Residue-level contacts at the interface:
Residue D480 in chain A contacts residue Q76 in chain B (closest heavy-atom distance 5.0 Å).
Residue V1060 in chain A interacts with residue S68 in chain B (closest heavy-atom distance 4.2 Å).
Residue D480 in chain A is in contact with residue D75 in chain B (closest heavy-atom distance 5.0 Å).
Residue A1059 in chain A interacts with residue T82 in chain B (closest heavy-atom distance 4.3 Å).
Residue F479 in chain A contacts residue Q76 in chain B (closest heavy-atom distance 4.9 Å).
Residue A1059 in chain A interacts with residue S68 in chain B (closest heavy-atom distance 3.3 Å).
Residue N1057 in chain A contacts residue T82 in chain B (closest heavy-atom distance 3.2 Å).
Residue F479 in chain A contacts residue D75 in chain B (closest heavy-atom distance 3.9 Å).
Residue I1058 in chain A contacts residue S83 in chain B (closest heavy-atom distance 3.9 Å).
Residue N1057 in chain A contacts residue S83 in chain B (closest heavy-atom distance 4.2 Å).
Residue V1061 in chain A interacts with residue S68 in chain B (closest heavy-atom distance 4.6 Å).
Residue V1060 in chain A is in contact with residue T70 in chain B (closest heavy-atom distance 3.8 Å).
Residue R478 in chain A is in contact with residue D75 in chain B (closest heavy-atom distance 4.8 Å).
Residue A1059 in chain A contacts residue E67 in chain B (closest heavy-atom distance 3.7 Å).
Residue I1058 in chain A contacts residue T82 in chain B (closest heavy-atom distance 4.2 Å).
Residue V1060 in chain A is in contact with residue T82 in chain B (closest heavy-atom distance 4.7 Å).
Residue A1059 in chain A contacts residue S83 in chain B (closest heavy-atom distance 4.1 Å).

Sequence of chain A:
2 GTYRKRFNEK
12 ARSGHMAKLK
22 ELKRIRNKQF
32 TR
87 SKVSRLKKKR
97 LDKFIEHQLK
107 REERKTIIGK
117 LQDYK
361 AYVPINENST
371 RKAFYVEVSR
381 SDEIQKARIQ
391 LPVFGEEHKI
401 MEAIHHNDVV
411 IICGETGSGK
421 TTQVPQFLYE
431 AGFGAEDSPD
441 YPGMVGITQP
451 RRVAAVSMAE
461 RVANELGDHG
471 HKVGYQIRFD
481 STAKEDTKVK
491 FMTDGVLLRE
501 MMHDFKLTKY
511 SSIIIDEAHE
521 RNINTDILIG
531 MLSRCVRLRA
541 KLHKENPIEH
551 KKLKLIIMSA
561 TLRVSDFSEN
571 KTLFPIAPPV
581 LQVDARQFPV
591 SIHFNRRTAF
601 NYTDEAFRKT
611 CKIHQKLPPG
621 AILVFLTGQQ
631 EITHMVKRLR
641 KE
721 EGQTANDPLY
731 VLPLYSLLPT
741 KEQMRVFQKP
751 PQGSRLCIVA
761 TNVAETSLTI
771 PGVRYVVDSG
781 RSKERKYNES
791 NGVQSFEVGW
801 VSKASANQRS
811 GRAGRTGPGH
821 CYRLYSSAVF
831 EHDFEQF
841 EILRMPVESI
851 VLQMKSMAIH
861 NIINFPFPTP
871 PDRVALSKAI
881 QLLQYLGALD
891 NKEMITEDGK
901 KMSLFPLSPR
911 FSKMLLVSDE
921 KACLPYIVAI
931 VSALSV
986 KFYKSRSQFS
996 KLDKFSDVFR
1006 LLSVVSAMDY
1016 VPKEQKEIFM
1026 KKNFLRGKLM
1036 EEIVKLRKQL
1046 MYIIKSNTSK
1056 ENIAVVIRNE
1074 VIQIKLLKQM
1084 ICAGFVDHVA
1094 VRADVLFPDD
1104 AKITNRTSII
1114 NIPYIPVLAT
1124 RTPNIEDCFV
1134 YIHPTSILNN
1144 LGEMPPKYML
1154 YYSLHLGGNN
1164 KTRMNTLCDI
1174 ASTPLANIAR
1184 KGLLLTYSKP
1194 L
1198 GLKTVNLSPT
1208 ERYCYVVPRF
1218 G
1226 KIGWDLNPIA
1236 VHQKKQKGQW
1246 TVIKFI

These two protein chains interact to form a complex.

Sequence of chain B:
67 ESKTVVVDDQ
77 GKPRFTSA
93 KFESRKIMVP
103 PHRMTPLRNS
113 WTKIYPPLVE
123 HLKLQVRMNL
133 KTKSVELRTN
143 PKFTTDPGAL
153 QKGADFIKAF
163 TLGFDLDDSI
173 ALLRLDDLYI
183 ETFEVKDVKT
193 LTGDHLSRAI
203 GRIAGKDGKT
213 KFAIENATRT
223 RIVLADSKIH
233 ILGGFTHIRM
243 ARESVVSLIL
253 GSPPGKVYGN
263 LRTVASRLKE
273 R